The following describes two proteins that form a bound complex.

Sequence of the second protein:
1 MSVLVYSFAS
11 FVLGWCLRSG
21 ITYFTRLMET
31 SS

Sequence of the first protein:
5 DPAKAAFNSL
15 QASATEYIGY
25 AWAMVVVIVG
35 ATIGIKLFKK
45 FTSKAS

Residue-level contacts at the interface:
Residue F11 in the first protein is in contact with residue M28 in the second protein (closest heavy-atom distance 3.5 Å).
Residue L14 in the first protein interacts with residue M28 in the second protein (closest heavy-atom distance 4.6 Å).
Residue A10 in the first protein contacts residue F24 in the second protein (closest heavy-atom distance 3.4 Å).
Residue F11 in the first protein contacts residue F24 in the second protein (closest heavy-atom distance 4.5 Å).
Residue A7 in the first protein is in contact with residue F24 in the second protein (closest heavy-atom distance 3.8 Å).